Interface contacts:
Residue D91 in protein 2 contacts residue G23 in protein 1 (closest heavy-atom distance 2.4 Å).
Residue D91 in protein 2 is in contact with residue K26 in protein 1 (closest heavy-atom distance 2.9 Å).
Residue A34 in protein 2 is in contact with residue R15 in protein 1 (closest heavy-atom distance 2.9 Å).
Residue Q30 in protein 2 is in contact with residue G17 in protein 1 (closest heavy-atom distance 2.6 Å).
Residue V33 in protein 2 contacts residue I20 in protein 1 (closest heavy-atom distance 3.1 Å).
Residue V33 in protein 2 interacts with residue G19 in protein 1 (closest heavy-atom distance 3.1 Å).
Residue Q94 in protein 2 is in contact with residue G19 in protein 1 (closest heavy-atom distance 2.9 Å).
Residue V178 in protein 2 is in contact with residue A12 in protein 1 (closest heavy-atom distance 3.0 Å).
Residue V32 in protein 2 contacts residue R15 in protein 1 (closest heavy-atom distance 3.1 Å).
Residue V28 in protein 2 is in contact with residue K14 in protein 1 (closest heavy-atom distance 2.7 Å).
Residue S93 in protein 2 interacts with residue G21 in protein 1 (closest heavy-atom distance 2.7 Å).
Residue V178 in protein 2 contacts residue K14 in protein 1 (closest heavy-atom distance 2.8 Å).
Residue Q90 in protein 2 interacts with residue L24 in protein 1 (closest heavy-atom distance 2.9 Å).
Residue V178 in protein 2 contacts residue G13 in protein 1 (closest heavy-atom distance 3.2 Å).
Residue I181 in protein 2 contacts residue K14 in protein 1 (closest heavy-atom distance 3.1 Å).
Residue D91 in protein 2 interacts with residue G25 in protein 1 (closest heavy-atom distance 3.1 Å).
Residue V31 in protein 2 contacts residue R15 in protein 1 (closest heavy-atom distance 2.6 Å).
Residue V32 in protein 2 contacts residue K14 in protein 1 (closest heavy-atom distance 2.9 Å).
Residue K166 in protein 2 is in contact with residue E7 in protein 1 (closest heavy-atom distance 3.1 Å).
Residue H92 in protein 2 contacts residue S22 in protein 1 (closest heavy-atom distance 2.4 Å).
Residue Y35 in protein 2 contacts residue R15 in protein 1 (closest heavy-atom distance 2.5 Å).
Residue V178 in protein 2 is in contact with residue R15 in protein 1 (closest heavy-atom distance 3.1 Å).
Residue K166 in protein 2 is in contact with residue A6 in protein 1 (closest heavy-atom distance 3.3 Å).
Residue A36 in protein 2 interacts with residue K11 in protein 1 (closest heavy-atom distance 3.0 Å).
Residue F85 in protein 2 interacts with residue T27 in protein 1 (closest heavy-atom distance 2.6 Å).
Residue Y35 in protein 2 contacts residue L16 in protein 1 (closest heavy-atom distance 3.4 Å).
Residue D168 in protein 2 contacts residue K10 in protein 1 (closest heavy-atom distance 2.7 Å).
Residue H92 in protein 2 interacts with residue G25 in protein 1 (closest heavy-atom distance 3.3 Å).
Residue D168 in protein 2 interacts with residue S9 in protein 1 (closest heavy-atom distance 2.9 Å).
Residue A34 in protein 2 is in contact with residue G17 in protein 1 (closest heavy-atom distance 2.8 Å).
Residue T84 in protein 2 interacts with residue Q35 in protein 1 (closest heavy-atom distance 2.9 Å).
Residue S93 in protein 2 contacts residue G25 in protein 1 (closest heavy-atom distance 2.8 Å).
Residue N97 in protein 2 contacts residue L16 in protein 1 (closest heavy-atom distance 3.1 Å).
Residue A36 in protein 2 interacts with residue R15 in protein 1 (closest heavy-atom distance 2.6 Å).
Residue R88 in protein 2 contacts residue K26 in protein 1 (closest heavy-atom distance 2.2 Å).
Residue R44 in protein 2 contacts residue L24 in protein 1 (closest heavy-atom distance 3.1 Å).
Residue Q90 in protein 2 is in contact with residue G25 in protein 1 (closest heavy-atom distance 3.0 Å).
Residue V33 in protein 2 contacts residue R18 in protein 1 (closest heavy-atom distance 2.6 Å).
Residue D184 in protein 2 contacts residue K14 in protein 1 (closest heavy-atom distance 3.2 Å).
Residue H29 in protein 2 is in contact with residue K14 in protein 1 (closest heavy-atom distance 3.2 Å).
Residue R88 in protein 2 contacts residue T27 in protein 1 (closest heavy-atom distance 3.1 Å).
Residue H92 in protein 2 interacts with residue G23 in protein 1 (closest heavy-atom distance 3.0 Å).
Residue F85 in protein 2 is in contact with residue K36 in protein 1 (closest heavy-atom distance 3.1 Å).
Residue R88 in protein 2 contacts residue G25 in protein 1 (closest heavy-atom distance 2.7 Å).
Residue Q90 in protein 2 is in contact with residue K26 in protein 1 (closest heavy-atom distance 2.8 Å).
Residue D91 in protein 2 interacts with residue S22 in protein 1 (closest heavy-atom distance 2.7 Å).
Residue V31 in protein 2 interacts with residue L16 in protein 1 (closest heavy-atom distance 3.3 Å).
Residue V33 in protein 2 is in contact with residue R15 in protein 1 (closest heavy-atom distance 3.1 Å).
Residue V33 in protein 2 contacts residue G17 in protein 1 (closest heavy-atom distance 2.4 Å).
Residue D91 in protein 2 contacts residue L24 in protein 1 (closest heavy-atom distance 2.2 Å).
Residue F85 in protein 2 is in contact with residue Q35 in protein 1 (closest heavy-atom distance 2.9 Å).
Residue Q30 in protein 2 contacts residue R18 in protein 1 (closest heavy-atom distance 3.1 Å).
Residue A34 in protein 2 interacts with residue L16 in protein 1 (closest heavy-atom distance 2.8 Å).
Residue Q46 in protein 2 contacts residue R45 in protein 1 (closest heavy-atom distance 3.1 Å).
Residue P177 in protein 2 contacts residue K14 in protein 1 (closest heavy-atom distance 3.0 Å).
Residue T84 in protein 2 is in contact with residue K36 in protein 1 (closest heavy-atom distance 3.1 Å).
Residue A182 in protein 2 interacts with residue G13 in protein 1 (closest heavy-atom distance 3.3 Å).
Residue S93 in protein 2 interacts with residue I20 in protein 1 (closest heavy-atom distance 2.7 Å).
Residue H92 in protein 2 interacts with residue K26 in protein 1 (closest heavy-atom distance 2.5 Å).
Residue V83 in protein 2 interacts with residue T27 in protein 1 (closest heavy-atom distance 3.1 Å).

Sequence of protein 1:
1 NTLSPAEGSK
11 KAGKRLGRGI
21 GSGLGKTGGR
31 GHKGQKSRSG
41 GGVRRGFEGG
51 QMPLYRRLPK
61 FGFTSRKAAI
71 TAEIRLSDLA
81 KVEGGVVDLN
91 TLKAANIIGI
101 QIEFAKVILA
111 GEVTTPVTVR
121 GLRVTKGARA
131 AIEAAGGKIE

Sequence of protein 2:
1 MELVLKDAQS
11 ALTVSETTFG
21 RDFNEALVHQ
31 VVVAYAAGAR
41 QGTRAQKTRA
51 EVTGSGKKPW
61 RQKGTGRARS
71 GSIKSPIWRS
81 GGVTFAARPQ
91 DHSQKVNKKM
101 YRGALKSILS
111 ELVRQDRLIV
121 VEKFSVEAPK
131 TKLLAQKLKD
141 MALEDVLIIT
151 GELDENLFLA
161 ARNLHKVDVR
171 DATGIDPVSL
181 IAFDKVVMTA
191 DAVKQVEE

The following describes two proteins that form a bound complex.